The following describes two proteins that form a bound complex.

Sequence of the first protein:
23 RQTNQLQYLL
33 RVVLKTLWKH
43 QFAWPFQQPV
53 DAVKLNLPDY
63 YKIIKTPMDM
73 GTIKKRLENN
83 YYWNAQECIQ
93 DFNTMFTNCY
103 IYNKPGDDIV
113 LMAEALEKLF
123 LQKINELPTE

Sequence of the second protein:
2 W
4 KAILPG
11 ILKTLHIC

Residue-level contacts at the interface:
Residue Q43 in the first protein interacts with residue L7 in the second protein (closest heavy-atom distance 4.1 Å).
Residue I111 in the first protein is in contact with residue L15 in the second protein (closest heavy-atom distance 3.7 Å).
Residue L59 in the first protein contacts residue I17 in the second protein (closest heavy-atom distance 4.0 Å).
Residue Y104 in the first protein contacts residue I17 in the second protein (closest heavy-atom distance 4.2 Å).
Residue N58 in the first protein interacts with residue C18 in the second protein (closest heavy-atom distance 4.0 Å).
Residue M114 in the first protein is in contact with residue L15 in the second protein (closest heavy-atom distance 3.9 Å).
Residue W46 in the first protein interacts with residue K13 in the second protein (closest heavy-atom distance 3.6 Å).
Residue W46 in the first protein is in contact with residue L15 in the second protein (closest heavy-atom distance 3.7 Å).
Residue N105 in the first protein is in contact with residue I17 in the second protein (closest heavy-atom distance 3.9 Å).
Residue L57 in the first protein is in contact with residue C18 in the second protein (closest heavy-atom distance 3.5 Å).
Residue I111 in the first protein contacts residue I17 in the second protein (closest heavy-atom distance 3.7 Å).
Residue D110 in the first protein contacts residue L15 in the second protein (closest heavy-atom distance 3.6 Å).
Residue L57 in the first protein interacts with residue I17 in the second protein (closest heavy-atom distance 4.9 Å).
Residue W46 in the first protein contacts residue L7 in the second protein (closest heavy-atom distance 3.9 Å).
Residue P47 in the first protein is in contact with residue L15 in the second protein (closest heavy-atom distance 3.5 Å).
Residue W46 in the first protein contacts residue T14 in the second protein (closest heavy-atom distance 4.1 Å).
Residue L59 in the first protein interacts with residue C18 in the second protein (closest heavy-atom distance 3.6 Å).
Residue L57 in the first protein interacts with residue W2 in the second protein (closest heavy-atom distance 3.3 Å).
Residue W46 in the first protein contacts residue A5 in the second protein (closest heavy-atom distance 3.4 Å).
Residue W46 in the first protein is in contact with residue K4 in the second protein (closest heavy-atom distance 3.9 Å).